These two protein chains interact to form a complex.

Sequence of protein 2:
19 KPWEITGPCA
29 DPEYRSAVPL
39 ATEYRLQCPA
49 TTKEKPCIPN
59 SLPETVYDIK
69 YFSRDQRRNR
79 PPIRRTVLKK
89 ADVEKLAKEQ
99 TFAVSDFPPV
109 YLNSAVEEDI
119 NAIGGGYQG

Sequence of protein 1:
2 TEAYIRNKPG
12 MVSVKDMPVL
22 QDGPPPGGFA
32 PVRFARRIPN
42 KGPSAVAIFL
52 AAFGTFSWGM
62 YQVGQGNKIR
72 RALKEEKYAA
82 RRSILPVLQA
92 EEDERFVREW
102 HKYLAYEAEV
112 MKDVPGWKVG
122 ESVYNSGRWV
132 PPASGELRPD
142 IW

Residue-level contacts at the interface:
Residue F35 in protein 1 is in contact with residue I121 in protein 2 (closest heavy-atom distance 4.0 Å).
Residue K42 in protein 1 contacts residue T24 in protein 2 (closest heavy-atom distance 3.3 Å).
Residue R38 in protein 1 is in contact with residue N119 in protein 2 (closest heavy-atom distance 2.9 Å).
Residue L21 in protein 1 interacts with residue P57 in protein 2 (closest heavy-atom distance 3.6 Å).
Residue R38 in protein 1 is in contact with residue G123 in protein 2 (closest heavy-atom distance 4.5 Å).
Residue V33 in protein 1 interacts with residue Y125 in protein 2 (closest heavy-atom distance 2.6 Å).
Residue F35 in protein 1 interacts with residue Y125 in protein 2 (closest heavy-atom distance 3.0 Å).
Residue V20 in protein 1 interacts with residue P54 in protein 2 (closest heavy-atom distance 4.7 Å).
Residue F35 in protein 1 interacts with residue G127 in protein 2 (closest heavy-atom distance 4.3 Å).
Residue Q22 in protein 1 interacts with residue E52 in protein 2 (closest heavy-atom distance 3.3 Å).
Residue R38 in protein 1 is in contact with residue P26 in protein 2 (closest heavy-atom distance 4.6 Å).
Residue R38 in protein 1 is in contact with residue Y125 in protein 2 (closest heavy-atom distance 4.4 Å).
Residue R7 in protein 1 is in contact with residue C55 in protein 2 (closest heavy-atom distance 3.9 Å).
Residue R7 in protein 1 is in contact with residue S59 in protein 2 (closest heavy-atom distance 3.7 Å).
Residue R38 in protein 1 interacts with residue G124 in protein 2 (closest heavy-atom distance 4.7 Å).
Residue I39 in protein 1 interacts with residue P26 in protein 2 (closest heavy-atom distance 4.0 Å).
Residue P40 in protein 1 interacts with residue A28 in protein 2 (closest heavy-atom distance 3.5 Å).
Residue P40 in protein 1 is in contact with residue G25 in protein 2 (closest heavy-atom distance 3.3 Å).
Residue N41 in protein 1 is in contact with residue T24 in protein 2 (closest heavy-atom distance 4.2 Å).
Residue K16 in protein 1 is in contact with residue P61 in protein 2 (closest heavy-atom distance 3.5 Å).
Residue P40 in protein 1 contacts residue P26 in protein 2 (closest heavy-atom distance 4.5 Å).
Residue A36 in protein 1 contacts residue G124 in protein 2 (closest heavy-atom distance 3.5 Å).
Residue A4 in protein 1 is in contact with residue Y65 in protein 2 (closest heavy-atom distance 4.0 Å).
Residue L21 in protein 1 is in contact with residue C55 in protein 2 (closest heavy-atom distance 3.7 Å).
Residue G43 in protein 1 interacts with residue T24 in protein 2 (closest heavy-atom distance 3.0 Å).
Residue P32 in protein 1 contacts residue Q126 in protein 2 (closest heavy-atom distance 3.3 Å).
Residue A31 in protein 1 interacts with residue Q126 in protein 2 (closest heavy-atom distance 4.2 Å).
Residue E3 in protein 1 is in contact with residue V64 in protein 2 (closest heavy-atom distance 3.4 Å).
Residue A36 in protein 1 contacts residue N119 in protein 2 (closest heavy-atom distance 3.7 Å).
Residue K16 in protein 1 is in contact with residue E62 in protein 2 (closest heavy-atom distance 4.4 Å).
Residue R34 in protein 1 interacts with residue Y125 in protein 2 (closest heavy-atom distance 3.6 Å).
Residue F35 in protein 1 is in contact with residue I118 in protein 2 (closest heavy-atom distance 4.5 Å).
Residue F35 in protein 1 is in contact with residue G124 in protein 2 (closest heavy-atom distance 3.3 Å).
Residue K42 in protein 1 interacts with residue A28 in protein 2 (closest heavy-atom distance 4.5 Å).
Residue R34 in protein 1 contacts residue E31 in protein 2 (closest heavy-atom distance 2.9 Å).
Residue A36 in protein 1 is in contact with residue I118 in protein 2 (closest heavy-atom distance 3.6 Å).
Residue V15 in protein 1 is in contact with residue P61 in protein 2 (closest heavy-atom distance 3.5 Å).
Residue R34 in protein 1 is in contact with residue Y32 in protein 2 (closest heavy-atom distance 4.4 Å).
Residue L21 in protein 1 interacts with residue P54 in protein 2 (closest heavy-atom distance 3.8 Å).
Residue E3 in protein 1 contacts residue S59 in protein 2 (closest heavy-atom distance 3.2 Å).
Residue Q22 in protein 1 interacts with residue P54 in protein 2 (closest heavy-atom distance 4.2 Å).
Residue R37 in protein 1 is in contact with residue I118 in protein 2 (closest heavy-atom distance 4.2 Å).
Residue Q22 in protein 1 contacts residue K53 in protein 2 (closest heavy-atom distance 3.8 Å).
Residue V33 in protein 1 interacts with residue Q126 in protein 2 (closest heavy-atom distance 4.1 Å).
Residue G43 in protein 1 is in contact with residue I23 in protein 2 (closest heavy-atom distance 4.0 Å).
Residue D23 in protein 1 contacts residue P57 in protein 2 (closest heavy-atom distance 4.0 Å).
Residue P40 in protein 1 is in contact with residue T24 in protein 2 (closest heavy-atom distance 3.4 Å).
Residue N8 in protein 1 interacts with residue C55 in protein 2 (closest heavy-atom distance 4.4 Å).
Residue R38 in protein 1 interacts with residue D29 in protein 2 (closest heavy-atom distance 3.2 Å).
Residue V15 in protein 1 interacts with residue Y65 in protein 2 (closest heavy-atom distance 4.3 Å).
Residue R7 in protein 1 contacts residue P57 in protein 2 (closest heavy-atom distance 3.2 Å).
Residue I39 in protein 1 interacts with residue G25 in protein 2 (closest heavy-atom distance 3.6 Å).
Residue V20 in protein 1 interacts with residue C55 in protein 2 (closest heavy-atom distance 3.4 Å).
Residue R38 in protein 1 is in contact with residue E31 in protein 2 (closest heavy-atom distance 3.8 Å).
Residue F35 in protein 1 interacts with residue Q126 in protein 2 (closest heavy-atom distance 4.2 Å).
Residue E3 in protein 1 interacts with residue N58 in protein 2 (closest heavy-atom distance 2.5 Å).
Residue K42 in protein 1 interacts with residue I23 in protein 2 (closest heavy-atom distance 3.4 Å).
Residue R37 in protein 1 interacts with residue N119 in protein 2 (closest heavy-atom distance 4.3 Å).
Residue V15 in protein 1 interacts with residue V64 in protein 2 (closest heavy-atom distance 4.1 Å).
Residue P40 in protein 1 contacts residue D29 in protein 2 (closest heavy-atom distance 4.0 Å).